Interface contacts:
Residue T39 in chain B contacts residue Q18 in chain A (closest heavy-atom distance 3.4 Å).
Residue L593 in chain B is in contact with residue L170 in chain A (closest heavy-atom distance 3.5 Å).
Residue I19 in chain B interacts with residue Y20 in chain A (closest heavy-atom distance 3.2 Å).
Residue T98 in chain B interacts with residue G602 in chain A (closest heavy-atom distance 3.5 Å).
Residue E664 in chain B interacts with residue K174 in chain A (closest heavy-atom distance 2.7 Å).
Residue A582 in chain B interacts with residue D93 in chain A (closest heavy-atom distance 3.4 Å).
Residue T583 in chain B interacts with residue S95 in chain A (closest heavy-atom distance 3.1 Å).
Residue F598 in chain B interacts with residue W122 in chain A (closest heavy-atom distance 3.3 Å).
Residue S579 in chain B contacts residue Q18 in chain A (closest heavy-atom distance 3.1 Å).
Residue N100 in chain B contacts residue L600 in chain A (closest heavy-atom distance 3.3 Å).
Residue E580 in chain B contacts residue K541 in chain A (closest heavy-atom distance 3.5 Å).
Residue S579 in chain B is in contact with residue N79 in chain A (closest heavy-atom distance 3.3 Å).
Residue Y20 in chain B interacts with residue Q18 in chain A (closest heavy-atom distance 2.3 Å).
Residue Y20 in chain B contacts residue I19 in chain A (closest heavy-atom distance 3.0 Å).
Residue E580 in chain B contacts residue L181 in chain A (closest heavy-atom distance 3.1 Å).
Residue T178 in chain B contacts residue Q669 in chain A (closest heavy-atom distance 3.1 Å).
Residue Y585 in chain B interacts with residue T98 in chain A (closest heavy-atom distance 3.5 Å).
Residue G602 in chain B interacts with residue T98 in chain A (closest heavy-atom distance 3.0 Å).
Residue Q18 in chain B is in contact with residue Y20 in chain A (closest heavy-atom distance 2.6 Å).
Residue R176 in chain B is in contact with residue A582 in chain A (closest heavy-atom distance 3.6 Å).
Residue L600 in chain B contacts residue N100 in chain A (closest heavy-atom distance 3.6 Å).
Residue T583 in chain B is in contact with residue D93 in chain A (closest heavy-atom distance 3.3 Å).
Residue Q669 in chain B interacts with residue T178 in chain A (closest heavy-atom distance 3.4 Å).
Residue N99 in chain B contacts residue R809 in chain A (closest heavy-atom distance 3.6 Å).
Residue T40 in chain B interacts with residue T40 in chain A (closest heavy-atom distance 3.5 Å).
Residue M757 in chain B contacts residue G121 in chain A (closest heavy-atom distance 3.5 Å).
Residue I589 in chain B interacts with residue M177 in chain A (closest heavy-atom distance 3.5 Å).
Residue T178 in chain B interacts with residue F665 in chain A (closest heavy-atom distance 3.6 Å).
Residue K541 in chain B contacts residue E580 in chain A (closest heavy-atom distance 3.3 Å).
Residue I601 in chain B contacts residue N100 in chain A (closest heavy-atom distance 3.0 Å).
Residue Q575 in chain B is in contact with residue Q18 in chain A (closest heavy-atom distance 3.5 Å).
Residue N599 in chain B contacts residue N100 in chain A (closest heavy-atom distance 3.5 Å).
Residue T17 in chain B contacts residue Y20 in chain A (closest heavy-atom distance 3.0 Å).
Residue N100 in chain B contacts residue I601 in chain A (closest heavy-atom distance 2.8 Å).
Residue T17 in chain B is in contact with residue F578 in chain A (closest heavy-atom distance 3.5 Å).
Residue N79 in chain B interacts with residue S579 in chain A (closest heavy-atom distance 3.1 Å).
Residue W122 in chain B interacts with residue F598 in chain A (closest heavy-atom distance 3.1 Å).
Residue A582 in chain B is in contact with residue Y94 in chain A (closest heavy-atom distance 3.2 Å).
Residue T178 in chain B is in contact with residue F590 in chain A (closest heavy-atom distance 3.5 Å).
Residue L119 in chain B interacts with residue F598 in chain A (closest heavy-atom distance 3.6 Å).
Residue W122 in chain B is in contact with residue I601 in chain A (closest heavy-atom distance 3.4 Å).
Residue R809 in chain B contacts residue N99 in chain A (closest heavy-atom distance 3.2 Å).
Residue Y20 in chain B contacts residue T17 in chain A (closest heavy-atom distance 3.0 Å).
Residue P120 in chain B contacts residue N599 in chain A (closest heavy-atom distance 3.5 Å).
Residue S95 in chain B is in contact with residue T583 in chain A (closest heavy-atom distance 3.2 Å).
Residue Q18 in chain B contacts residue S579 in chain A (closest heavy-atom distance 2.9 Å).
Residue D16 in chain B contacts residue Y20 in chain A (closest heavy-atom distance 2.5 Å).
Residue Y20 in chain B is in contact with residue D16 in chain A (closest heavy-atom distance 2.9 Å).
Residue D760 in chain B contacts residue P120 in chain A (closest heavy-atom distance 3.4 Å).
Residue Y97 in chain B interacts with residue I601 in chain A (closest heavy-atom distance 3.6 Å).
Residue L181 in chain B is in contact with residue E580 in chain A (closest heavy-atom distance 3.1 Å).
Residue I601 in chain B interacts with residue Y97 in chain A (closest heavy-atom distance 3.0 Å).
Residue T17 in chain B interacts with residue T39 in chain A (closest heavy-atom distance 3.1 Å).
Residue E115 in chain B contacts residue K806 in chain A (closest heavy-atom distance 3.4 Å).
Residue H574 in chain B is in contact with residue T17 in chain A (closest heavy-atom distance 3.6 Å).
Residue L668 in chain B interacts with residue T178 in chain A (closest heavy-atom distance 3.6 Å).
Residue K174 in chain B contacts residue E664 in chain A (closest heavy-atom distance 2.4 Å).
Residue G121 in chain B contacts residue M757 in chain A (closest heavy-atom distance 3.5 Å).
Residue T98 in chain B interacts with residue Y585 in chain A (closest heavy-atom distance 3.3 Å).
Residue N100 in chain B is in contact with residue N599 in chain A (closest heavy-atom distance 3.3 Å).

Sequence of chain A:
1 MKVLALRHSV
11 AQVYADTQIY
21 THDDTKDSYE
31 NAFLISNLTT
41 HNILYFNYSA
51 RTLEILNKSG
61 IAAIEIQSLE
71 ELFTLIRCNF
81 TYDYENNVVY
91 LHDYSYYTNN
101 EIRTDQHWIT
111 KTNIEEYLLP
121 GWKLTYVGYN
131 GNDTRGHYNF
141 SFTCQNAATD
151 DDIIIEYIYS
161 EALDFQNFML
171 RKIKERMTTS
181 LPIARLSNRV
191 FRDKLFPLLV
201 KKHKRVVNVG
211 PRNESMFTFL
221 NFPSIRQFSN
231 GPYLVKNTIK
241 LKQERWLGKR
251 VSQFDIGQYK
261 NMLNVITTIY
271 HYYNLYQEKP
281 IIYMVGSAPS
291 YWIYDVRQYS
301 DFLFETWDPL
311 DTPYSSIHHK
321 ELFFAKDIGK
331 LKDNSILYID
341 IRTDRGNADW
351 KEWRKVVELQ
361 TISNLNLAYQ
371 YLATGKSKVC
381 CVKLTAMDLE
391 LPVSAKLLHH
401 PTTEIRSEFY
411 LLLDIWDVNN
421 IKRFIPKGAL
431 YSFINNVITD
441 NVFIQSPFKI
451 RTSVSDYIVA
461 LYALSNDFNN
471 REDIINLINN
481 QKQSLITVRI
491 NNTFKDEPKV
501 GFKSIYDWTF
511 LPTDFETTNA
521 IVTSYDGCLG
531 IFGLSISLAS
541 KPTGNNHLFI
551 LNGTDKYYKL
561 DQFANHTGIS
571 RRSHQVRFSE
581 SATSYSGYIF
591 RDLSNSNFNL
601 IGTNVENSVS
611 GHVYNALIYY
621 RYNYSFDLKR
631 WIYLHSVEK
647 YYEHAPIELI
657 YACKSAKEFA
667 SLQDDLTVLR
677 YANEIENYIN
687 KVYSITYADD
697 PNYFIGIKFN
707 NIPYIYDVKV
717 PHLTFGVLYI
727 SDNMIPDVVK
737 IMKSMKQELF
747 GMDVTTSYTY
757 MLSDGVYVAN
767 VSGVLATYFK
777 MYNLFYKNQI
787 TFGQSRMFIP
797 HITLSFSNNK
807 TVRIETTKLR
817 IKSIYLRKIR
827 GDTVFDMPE

Sequence of chain B:
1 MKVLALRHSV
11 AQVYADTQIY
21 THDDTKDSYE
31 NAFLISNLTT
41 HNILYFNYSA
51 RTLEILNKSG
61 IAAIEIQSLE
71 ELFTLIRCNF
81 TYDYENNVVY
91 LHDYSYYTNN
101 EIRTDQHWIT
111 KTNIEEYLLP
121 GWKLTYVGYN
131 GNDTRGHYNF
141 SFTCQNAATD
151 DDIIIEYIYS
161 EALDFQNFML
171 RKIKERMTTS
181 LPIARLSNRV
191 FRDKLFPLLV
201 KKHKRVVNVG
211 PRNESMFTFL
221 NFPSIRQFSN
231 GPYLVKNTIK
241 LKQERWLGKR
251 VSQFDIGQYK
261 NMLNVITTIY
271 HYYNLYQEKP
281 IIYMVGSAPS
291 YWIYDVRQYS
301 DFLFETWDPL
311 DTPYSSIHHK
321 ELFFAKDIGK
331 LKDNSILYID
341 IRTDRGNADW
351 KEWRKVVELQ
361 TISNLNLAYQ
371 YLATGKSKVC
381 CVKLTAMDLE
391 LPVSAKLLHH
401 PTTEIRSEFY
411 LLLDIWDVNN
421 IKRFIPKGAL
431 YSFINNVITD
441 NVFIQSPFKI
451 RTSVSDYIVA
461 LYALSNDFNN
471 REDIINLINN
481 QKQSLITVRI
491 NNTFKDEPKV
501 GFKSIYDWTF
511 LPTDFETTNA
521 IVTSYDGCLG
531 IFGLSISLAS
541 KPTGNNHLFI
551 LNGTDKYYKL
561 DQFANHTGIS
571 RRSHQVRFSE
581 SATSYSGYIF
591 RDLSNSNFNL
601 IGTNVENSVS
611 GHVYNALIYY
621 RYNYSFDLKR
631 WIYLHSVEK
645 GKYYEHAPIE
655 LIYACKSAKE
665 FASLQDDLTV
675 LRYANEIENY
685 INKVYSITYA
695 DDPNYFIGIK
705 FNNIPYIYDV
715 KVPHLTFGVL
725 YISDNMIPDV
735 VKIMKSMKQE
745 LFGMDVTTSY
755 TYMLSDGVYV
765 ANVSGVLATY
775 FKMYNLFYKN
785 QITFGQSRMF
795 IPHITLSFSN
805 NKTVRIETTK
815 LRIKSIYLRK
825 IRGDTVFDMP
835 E

These two protein chains interact to form a complex.